Sequence of the second protein:
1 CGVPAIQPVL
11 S

Contacts between the two chains:
Residue S11 in the first protein contacts residue P4 in the second protein (closest heavy-atom distance 3.8 Å).
Residue P13 in the first protein interacts with residue P4 in the second protein (closest heavy-atom distance 3.8 Å).
Residue C107 in the first protein is in contact with residue C1 in the second protein (closest heavy-atom distance 1.8 Å).
Residue L108 in the first protein interacts with residue C1 in the second protein (closest heavy-atom distance 5.0 Å).
Residue Q101 in the first protein interacts with residue A5 in the second protein (closest heavy-atom distance 3.5 Å).
Residue A105 in the first protein interacts with residue G2 in the second protein (closest heavy-atom distance 2.8 Å).
Residue C107 in the first protein interacts with residue G2 in the second protein (closest heavy-atom distance 3.4 Å).
Residue S100 in the first protein is in contact with residue A5 in the second protein (closest heavy-atom distance 4.7 Å).
Residue G10 in the first protein interacts with residue P4 in the second protein (closest heavy-atom distance 4.8 Å).
Residue W14 in the first protein interacts with residue P4 in the second protein (closest heavy-atom distance 4.1 Å).
Residue W14 in the first protein contacts residue G2 in the second protein (closest heavy-atom distance 4.0 Å).
Residue E5 in the first protein is in contact with residue V9 in the second protein (closest heavy-atom distance 4.7 Å).
Residue V106 in the first protein interacts with residue C1 in the second protein (closest heavy-atom distance 3.6 Å).
Residue S11 in the first protein interacts with residue I6 in the second protein (closest heavy-atom distance 3.3 Å).
Residue S104 in the first protein contacts residue P4 in the second protein (closest heavy-atom distance 5.0 Å).
Residue A105 in the first protein contacts residue V3 in the second protein (closest heavy-atom distance 4.9 Å).
Residue W12 in the first protein contacts residue L10 in the second protein (closest heavy-atom distance 5.0 Å).
Residue P9 in the first protein contacts residue I6 in the second protein (closest heavy-atom distance 3.8 Å).
Residue V8 in the first protein interacts with residue Q7 in the second protein (closest heavy-atom distance 4.7 Å).
Residue S11 in the first protein interacts with residue P8 in the second protein (closest heavy-atom distance 3.7 Å).
Residue V8 in the first protein interacts with residue I6 in the second protein (closest heavy-atom distance 4.3 Å).
Residue Q101 in the first protein is in contact with residue I6 in the second protein (closest heavy-atom distance 3.2 Å).
Residue W12 in the first protein is in contact with residue P8 in the second protein (closest heavy-atom distance 3.3 Å).
Residue V8 in the first protein contacts residue V9 in the second protein (closest heavy-atom distance 3.5 Å).
Residue G10 in the first protein interacts with residue I6 in the second protein (closest heavy-atom distance 3.6 Å).
Residue A105 in the first protein is in contact with residue C1 in the second protein (closest heavy-atom distance 3.4 Å).
Residue E5 in the first protein interacts with residue L10 in the second protein (closest heavy-atom distance 4.7 Å).
Residue P13 in the first protein is in contact with residue A5 in the second protein (closest heavy-atom distance 4.7 Å).
Residue T102 in the first protein is in contact with residue I6 in the second protein (closest heavy-atom distance 4.6 Å).
Residue V106 in the first protein contacts residue G2 in the second protein (closest heavy-atom distance 4.0 Å).
Residue V122 in the first protein is in contact with residue L10 in the second protein (closest heavy-atom distance 4.2 Å).
Residue W14 in the first protein contacts residue V3 in the second protein (closest heavy-atom distance 4.5 Å).
Residue S11 in the first protein interacts with residue Q7 in the second protein (closest heavy-atom distance 4.3 Å).
Residue E5 in the first protein is in contact with residue S11 in the second protein (closest heavy-atom distance 3.4 Å).

Sequence of the first protein:
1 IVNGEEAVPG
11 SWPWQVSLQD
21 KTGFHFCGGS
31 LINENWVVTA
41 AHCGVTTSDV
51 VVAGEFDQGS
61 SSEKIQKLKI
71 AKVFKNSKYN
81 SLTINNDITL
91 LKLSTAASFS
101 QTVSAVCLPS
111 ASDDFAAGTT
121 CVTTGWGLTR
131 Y

The following describes two proteins that form a bound complex.